Sequence of chain B:
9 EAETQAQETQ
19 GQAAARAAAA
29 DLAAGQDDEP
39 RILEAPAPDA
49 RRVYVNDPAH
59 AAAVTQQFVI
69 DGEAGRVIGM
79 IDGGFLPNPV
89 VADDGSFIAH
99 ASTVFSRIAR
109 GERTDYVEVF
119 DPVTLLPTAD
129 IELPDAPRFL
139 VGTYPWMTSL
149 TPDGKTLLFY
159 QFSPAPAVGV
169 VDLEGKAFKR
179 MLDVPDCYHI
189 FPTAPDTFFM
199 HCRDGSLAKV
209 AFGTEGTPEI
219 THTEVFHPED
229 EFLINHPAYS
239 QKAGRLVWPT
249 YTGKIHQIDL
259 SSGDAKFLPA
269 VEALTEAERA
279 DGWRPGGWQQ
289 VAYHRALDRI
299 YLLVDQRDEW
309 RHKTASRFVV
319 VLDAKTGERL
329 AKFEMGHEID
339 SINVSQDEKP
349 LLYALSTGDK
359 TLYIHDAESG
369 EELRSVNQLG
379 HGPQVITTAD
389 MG

Contacts between the two chains:
Residue R108 in chain B is in contact with residue F118 in chain A (closest heavy-atom distance 4.6 Å).
Residue A107 in chain B interacts with residue D80 in chain A (closest heavy-atom distance 4.0 Å).
Residue Y114 in chain B contacts residue R105 in chain A (closest heavy-atom distance 3.5 Å).
Residue I106 in chain B interacts with residue V102 in chain A (closest heavy-atom distance 3.9 Å).
Residue D80 in chain B interacts with residue I106 in chain A (closest heavy-atom distance 4.1 Å).
Residue V62 in chain B contacts residue V62 in chain A (closest heavy-atom distance 3.8 Å).
Residue I106 in chain B interacts with residue D80 in chain A (closest heavy-atom distance 4.0 Å).
Residue V102 in chain B interacts with residue I106 in chain A (closest heavy-atom distance 3.6 Å).
Residue I106 in chain B is in contact with residue G81 in chain A (closest heavy-atom distance 3.4 Å).
Residue R105 in chain B contacts residue V102 in chain A (closest heavy-atom distance 4.0 Å).
Residue R105 in chain B contacts residue E116 in chain A (closest heavy-atom distance 4.5 Å).
Residue R105 in chain B is in contact with residue T112 in chain A (closest heavy-atom distance 4.5 Å).
Residue Y114 in chain B contacts residue I106 in chain A (closest heavy-atom distance 3.6 Å).
Residue D128 in chain B contacts residue R105 in chain A (closest heavy-atom distance 2.8 Å).
Residue E116 in chain B is in contact with residue R108 in chain A (closest heavy-atom distance 2.6 Å).
Residue I106 in chain B interacts with residue Y114 in chain A (closest heavy-atom distance 3.6 Å).
Residue G81 in chain B interacts with residue I106 in chain A (closest heavy-atom distance 3.5 Å).
Residue P125 in chain B interacts with residue R108 in chain A (closest heavy-atom distance 4.0 Å).
Residue I106 in chain B is in contact with residue V62 in chain A (closest heavy-atom distance 4.2 Å).
Residue V62 in chain B is in contact with residue I106 in chain A (closest heavy-atom distance 4.0 Å).
Residue D80 in chain B contacts residue A107 in chain A (closest heavy-atom distance 4.1 Å).
Residue I106 in chain B interacts with residue S100 in chain A (closest heavy-atom distance 5.0 Å).
Residue E116 in chain B is in contact with residue R105 in chain A (closest heavy-atom distance 4.6 Å).
Residue R105 in chain B is in contact with residue D128 in chain A (closest heavy-atom distance 2.7 Å).
Residue R105 in chain B is in contact with residue Y114 in chain A (closest heavy-atom distance 3.6 Å).
Residue I106 in chain B contacts residue G82 in chain A (closest heavy-atom distance 4.0 Å).
Residue V102 in chain B is in contact with residue S104 in chain A (closest heavy-atom distance 4.0 Å).
Residue G82 in chain B interacts with residue I106 in chain A (closest heavy-atom distance 4.0 Å).
Residue V102 in chain B is in contact with residue R105 in chain A (closest heavy-atom distance 4.2 Å).
Residue T112 in chain B is in contact with residue R105 in chain A (closest heavy-atom distance 4.4 Å).
Residue V62 in chain B contacts residue A61 in chain A (closest heavy-atom distance 4.9 Å).
Residue S104 in chain B interacts with residue V102 in chain A (closest heavy-atom distance 4.0 Å).
Residue R108 in chain B interacts with residue E116 in chain A (closest heavy-atom distance 2.8 Å).
Residue F118 in chain B interacts with residue R108 in chain A (closest heavy-atom distance 4.6 Å).
Residue H379 in chain B is in contact with residue H379 in chain A (closest heavy-atom distance 3.5 Å).
Residue R108 in chain B contacts residue P125 in chain A (closest heavy-atom distance 4.0 Å).

The following describes two proteins that form a bound complex.

Sequence of chain A:
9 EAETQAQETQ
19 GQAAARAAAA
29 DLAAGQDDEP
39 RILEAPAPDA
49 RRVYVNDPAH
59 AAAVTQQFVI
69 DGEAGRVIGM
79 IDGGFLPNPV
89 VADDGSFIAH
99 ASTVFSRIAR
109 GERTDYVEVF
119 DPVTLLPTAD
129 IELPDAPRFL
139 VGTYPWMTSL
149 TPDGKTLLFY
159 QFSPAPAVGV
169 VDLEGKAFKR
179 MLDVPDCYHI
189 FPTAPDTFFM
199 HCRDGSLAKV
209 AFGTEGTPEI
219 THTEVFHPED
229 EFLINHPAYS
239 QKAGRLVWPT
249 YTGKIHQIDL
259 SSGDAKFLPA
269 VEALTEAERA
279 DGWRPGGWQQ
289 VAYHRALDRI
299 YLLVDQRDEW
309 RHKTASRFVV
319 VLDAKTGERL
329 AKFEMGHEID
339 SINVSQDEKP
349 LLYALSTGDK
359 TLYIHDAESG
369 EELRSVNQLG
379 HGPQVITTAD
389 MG